The following describes two proteins that form a bound complex.

Sequence of chain B:
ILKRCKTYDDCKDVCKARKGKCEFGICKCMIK

Sequence of chain A:
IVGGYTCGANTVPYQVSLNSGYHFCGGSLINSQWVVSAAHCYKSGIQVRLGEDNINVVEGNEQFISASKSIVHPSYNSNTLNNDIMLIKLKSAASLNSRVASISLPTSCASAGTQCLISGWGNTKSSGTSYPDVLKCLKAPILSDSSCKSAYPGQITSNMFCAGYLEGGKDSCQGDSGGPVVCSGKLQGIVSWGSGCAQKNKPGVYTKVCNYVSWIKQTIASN

Residue-level contacts at the interface:
Residue S78 in chain A contacts residue R18 in chain B (closest heavy-atom distance 3.3 Å).
Residue K43 in chain A contacts residue I1 in chain B (closest heavy-atom distance 3.9 Å).
Residue Q174 in chain A is in contact with residue I1 in chain B (closest heavy-atom distance 3.2 Å).
Residue T129 in chain A contacts residue I26 in chain B (closest heavy-atom distance 3.8 Å).
Residue C173 in chain A interacts with residue K32 in chain B (closest heavy-atom distance 3.5 Å).
Residue D171 in chain A is in contact with residue K32 in chain B (closest heavy-atom distance 3.3 Å).
Residue G204 in chain A interacts with residue K32 in chain B (closest heavy-atom distance 3.5 Å).
Residue H23 in chain A interacts with residue L2 in chain B (closest heavy-atom distance 4.1 Å).
Residue Q174 in chain A contacts residue I26 in chain B (closest heavy-atom distance 3.8 Å).
Residue T129 in chain A is in contact with residue F24 in chain B (closest heavy-atom distance 3.1 Å).
Residue S78 in chain A interacts with residue K16 in chain B (closest heavy-atom distance 4.2 Å).
Residue K43 in chain A contacts residue V14 in chain B (closest heavy-atom distance 3.5 Å).
Residue Y22 in chain A contacts residue L2 in chain B (closest heavy-atom distance 3.5 Å).
Residue F24 in chain A interacts with residue I1 in chain B (closest heavy-atom distance 3.5 Å).
Residue C197 in chain A is in contact with residue K32 in chain B (closest heavy-atom distance 4.7 Å).
Residue G194 in chain A contacts residue M30 in chain B (closest heavy-atom distance 3.1 Å).
Residue Q174 in chain A contacts residue I31 in chain B (closest heavy-atom distance 3.1 Å).
Residue L81 in chain A is in contact with residue R18 in chain B (closest heavy-atom distance 3.7 Å).
Residue T80 in chain A is in contact with residue R18 in chain B (closest heavy-atom distance 4.6 Å).
Residue L81 in chain A contacts residue I31 in chain B (closest heavy-atom distance 3.6 Å).
Residue V205 in chain A interacts with residue K32 in chain B (closest heavy-atom distance 4.6 Å).
Residue Q155 in chain A contacts residue M30 in chain B (closest heavy-atom distance 3.2 Å).
Residue C25 in chain A is in contact with residue I1 in chain B (closest heavy-atom distance 3.8 Å).
Residue S192 in chain A contacts residue I31 in chain B (closest heavy-atom distance 3.5 Å).
Residue S177 in chain A contacts residue I31 in chain B (closest heavy-atom distance 4.0 Å).
Residue D176 in chain A contacts residue K32 in chain B (closest heavy-atom distance 3.3 Å).
Residue V191 in chain A interacts with residue K32 in chain B (closest heavy-atom distance 3.9 Å).
Residue W193 in chain A contacts residue I31 in chain B (closest heavy-atom distance 4.0 Å).
Residue Q174 in chain A interacts with residue M30 in chain B (closest heavy-atom distance 3.9 Å).
Residue H40 in chain A interacts with residue I31 in chain B (closest heavy-atom distance 3.6 Å).
Residue G175 in chain A is in contact with residue L2 in chain B (closest heavy-atom distance 3.6 Å).
Residue S192 in chain A contacts residue K32 in chain B (closest heavy-atom distance 3.1 Å).
Residue Q174 in chain A contacts residue K32 in chain B (closest heavy-atom distance 3.4 Å).
Residue C41 in chain A is in contact with residue I1 in chain B (closest heavy-atom distance 4.3 Å).
Residue G175 in chain A is in contact with residue K32 in chain B (closest heavy-atom distance 2.7 Å).
Residue Y131 in chain A interacts with residue L2 in chain B (closest heavy-atom distance 3.9 Å).
Residue G128 in chain A contacts residue F24 in chain B (closest heavy-atom distance 3.4 Å).
Residue S177 in chain A contacts residue K32 in chain B (closest heavy-atom distance 2.5 Å).
Residue Y22 in chain A interacts with residue K3 in chain B (closest heavy-atom distance 3.5 Å).
Residue Y131 in chain A interacts with residue R4 in chain B (closest heavy-atom distance 3.0 Å).
Residue Y206 in chain A interacts with residue K32 in chain B (closest heavy-atom distance 4.7 Å).
Residue F24 in chain A contacts residue K32 in chain B (closest heavy-atom distance 4.6 Å).
Residue S127 in chain A is in contact with residue F24 in chain B (closest heavy-atom distance 4.4 Å).
Residue S195 in chain A contacts residue M30 in chain B (closest heavy-atom distance 4.2 Å).
Residue T129 in chain A contacts residue E23 in chain B (closest heavy-atom distance 4.7 Å).
Residue W193 in chain A contacts residue M30 in chain B (closest heavy-atom distance 3.2 Å).
Residue G194 in chain A interacts with residue K32 in chain B (closest heavy-atom distance 3.8 Å).
Residue H40 in chain A is in contact with residue I1 in chain B (closest heavy-atom distance 3.6 Å).
Residue G175 in chain A interacts with residue I1 in chain B (closest heavy-atom distance 3.5 Å).
Residue S177 in chain A is in contact with residue I1 in chain B (closest heavy-atom distance 3.0 Å).
Residue S172 in chain A is in contact with residue K32 in chain B (closest heavy-atom distance 3.0 Å).
Residue Q174 in chain A contacts residue C27 in chain B (closest heavy-atom distance 4.1 Å).
Residue F24 in chain A is in contact with residue L2 in chain B (closest heavy-atom distance 3.0 Å).
Residue Y131 in chain A interacts with residue I26 in chain B (closest heavy-atom distance 3.3 Å).
Residue G196 in chain A contacts residue K32 in chain B (closest heavy-atom distance 4.0 Å).
Residue S192 in chain A interacts with residue M30 in chain B (closest heavy-atom distance 4.3 Å).
Residue H40 in chain A contacts residue K32 in chain B (closest heavy-atom distance 3.8 Å).
Residue W193 in chain A is in contact with residue K32 in chain B (closest heavy-atom distance 3.8 Å).
Residue Q174 in chain A is in contact with residue L2 in chain B (closest heavy-atom distance 4.4 Å).
Residue N79 in chain A interacts with residue R18 in chain B (closest heavy-atom distance 2.8 Å).